These two protein chains interact to form a complex.

Sequence of protein 1:
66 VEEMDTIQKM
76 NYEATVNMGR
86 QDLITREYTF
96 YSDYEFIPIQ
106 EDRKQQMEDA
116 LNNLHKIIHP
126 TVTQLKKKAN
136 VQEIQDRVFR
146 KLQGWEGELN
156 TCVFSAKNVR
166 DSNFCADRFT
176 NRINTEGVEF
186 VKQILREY

Interface contacts:
Residue V386 in protein 2 contacts residue V127 in protein 1 (closest heavy-atom distance 3.6 Å).
Residue E356 in protein 2 is in contact with residue D98 in protein 1 (closest heavy-atom distance 3.4 Å).
Residue S398 in protein 2 contacts residue T94 in protein 1 (closest heavy-atom distance 3.4 Å).
Residue K399 in protein 2 interacts with residue Y93 in protein 1 (closest heavy-atom distance 3.6 Å).
Residue T189 in protein 2 contacts residue E92 in protein 1 (closest heavy-atom distance 3.5 Å).
Residue N394 in protein 2 interacts with residue F101 in protein 1 (closest heavy-atom distance 3.4 Å).
Residue K364 in protein 2 is in contact with residue F144 in protein 1 (closest heavy-atom distance 3.5 Å).
Residue V357 in protein 2 is in contact with residue F101 in protein 1 (closest heavy-atom distance 3.6 Å).
Residue V405 in protein 2 interacts with residue Q86 in protein 1 (closest heavy-atom distance 3.4 Å).
Residue G187 in protein 2 contacts residue Y93 in protein 1 (closest heavy-atom distance 3.6 Å).
Residue N190 in protein 2 interacts with residue E92 in protein 1 (closest heavy-atom distance 3.2 Å).
Residue N172 in protein 2 contacts residue E78 in protein 1 (closest heavy-atom distance 3.6 Å).
Residue L360 in protein 2 interacts with residue N155 in protein 1 (closest heavy-atom distance 2.8 Å).
Residue R169 in protein 2 interacts with residue N76 in protein 1 (closest heavy-atom distance 3.5 Å).
Residue L168 in protein 2 contacts residue A79 in protein 1 (closest heavy-atom distance 3.3 Å).
Residue L183 in protein 2 is in contact with residue Y93 in protein 1 (closest heavy-atom distance 3.1 Å).
Residue E341 in protein 2 contacts residue S97 in protein 1 (closest heavy-atom distance 2.3 Å).
Residue F393 in protein 2 interacts with residue M112 in protein 1 (closest heavy-atom distance 3.5 Å).
Residue F343 in protein 2 interacts with residue F95 in protein 1 (closest heavy-atom distance 3.6 Å).
Residue F389 in protein 2 contacts residue H120 in protein 1 (closest heavy-atom distance 3.3 Å).
Residue K364 in protein 2 is in contact with residue Q140 in protein 1 (closest heavy-atom distance 3.4 Å).
Residue H402 in protein 2 contacts residue T90 in protein 1 (closest heavy-atom distance 3.5 Å).
Residue S395 in protein 2 is in contact with residue P103 in protein 1 (closest heavy-atom distance 3.3 Å).
Residue N385 in protein 2 contacts residue H124 in protein 1 (closest heavy-atom distance 3.6 Å).
Residue V386 in protein 2 contacts residue H124 in protein 1 (closest heavy-atom distance 3.1 Å).
Residue E387 in protein 2 contacts residue H120 in protein 1 (closest heavy-atom distance 3.5 Å).
Residue K176 in protein 2 interacts with residue E78 in protein 1 (closest heavy-atom distance 3.2 Å).
Residue L358 in protein 2 interacts with residue N155 in protein 1 (closest heavy-atom distance 3.5 Å).
Residue Y365 in protein 2 contacts residue Q140 in protein 1 (closest heavy-atom distance 3.0 Å).
Residue S397 in protein 2 contacts residue D98 in protein 1 (closest heavy-atom distance 2.8 Å).
Residue L367 in protein 2 interacts with residue Q140 in protein 1 (closest heavy-atom distance 3.3 Å).
Residue F389 in protein 2 is in contact with residue Q140 in protein 1 (closest heavy-atom distance 3.3 Å).
Residue S397 in protein 2 is in contact with residue F101 in protein 1 (closest heavy-atom distance 3.5 Å).
Residue I362 in protein 2 is in contact with residue F144 in protein 1 (closest heavy-atom distance 3.1 Å).
Residue N172 in protein 2 contacts residue N82 in protein 1 (closest heavy-atom distance 2.7 Å).
Residue L388 in protein 2 interacts with residue H120 in protein 1 (closest heavy-atom distance 3.5 Å).
Residue K339 in protein 2 interacts with residue Y96 in protein 1 (closest heavy-atom distance 3.4 Å).
Residue S398 in protein 2 is in contact with residue D98 in protein 1 (closest heavy-atom distance 3.2 Å).
Residue W179 in protein 2 contacts residue I89 in protein 1 (closest heavy-atom distance 3.5 Å).
Residue I362 in protein 2 is in contact with residue L147 in protein 1 (closest heavy-atom distance 3.4 Å).
Residue W179 in protein 2 interacts with residue N82 in protein 1 (closest heavy-atom distance 3.2 Å).
Residue L360 in protein 2 is in contact with residue L154 in protein 1 (closest heavy-atom distance 3.6 Å).
Residue S398 in protein 2 contacts residue F95 in protein 1 (closest heavy-atom distance 3.3 Å).
Residue M400 in protein 2 interacts with residue Y93 in protein 1 (closest heavy-atom distance 2.9 Å).
Residue E356 in protein 2 contacts residue Y99 in protein 1 (closest heavy-atom distance 3.2 Å).
Residue K364 in protein 2 interacts with residue D141 in protein 1 (closest heavy-atom distance 2.8 Å).
Residue N172 in protein 2 contacts residue A79 in protein 1 (closest heavy-atom distance 3.6 Å).
Residue E341 in protein 2 interacts with residue F95 in protein 1 (closest heavy-atom distance 3.5 Å).
Residue N385 in protein 2 interacts with residue K121 in protein 1 (closest heavy-atom distance 3.4 Å).
Residue P359 in protein 2 contacts residue F101 in protein 1 (closest heavy-atom distance 3.6 Å).
Residue K399 in protein 2 contacts residue T90 in protein 1 (closest heavy-atom distance 2.8 Å).
Residue T189 in protein 2 contacts residue Y93 in protein 1 (closest heavy-atom distance 3.5 Å).
Residue V165 in protein 2 is in contact with residue N76 in protein 1 (closest heavy-atom distance 3.2 Å).
Residue L360 in protein 2 interacts with residue E151 in protein 1 (closest heavy-atom distance 3.4 Å).
Residue L388 in protein 2 interacts with residue Q140 in protein 1 (closest heavy-atom distance 2.7 Å).
Residue K191 in protein 2 contacts residue E100 in protein 1 (closest heavy-atom distance 2.3 Å).
Residue Q171 in protein 2 interacts with residue M83 in protein 1 (closest heavy-atom distance 3.3 Å).
Residue S395 in protein 2 contacts residue K109 in protein 1 (closest heavy-atom distance 2.5 Å).
Residue K399 in protein 2 interacts with residue D87 in protein 1 (closest heavy-atom distance 3.2 Å).
Residue K191 in protein 2 contacts residue T94 in protein 1 (closest heavy-atom distance 3.2 Å).

Sequence of protein 2:
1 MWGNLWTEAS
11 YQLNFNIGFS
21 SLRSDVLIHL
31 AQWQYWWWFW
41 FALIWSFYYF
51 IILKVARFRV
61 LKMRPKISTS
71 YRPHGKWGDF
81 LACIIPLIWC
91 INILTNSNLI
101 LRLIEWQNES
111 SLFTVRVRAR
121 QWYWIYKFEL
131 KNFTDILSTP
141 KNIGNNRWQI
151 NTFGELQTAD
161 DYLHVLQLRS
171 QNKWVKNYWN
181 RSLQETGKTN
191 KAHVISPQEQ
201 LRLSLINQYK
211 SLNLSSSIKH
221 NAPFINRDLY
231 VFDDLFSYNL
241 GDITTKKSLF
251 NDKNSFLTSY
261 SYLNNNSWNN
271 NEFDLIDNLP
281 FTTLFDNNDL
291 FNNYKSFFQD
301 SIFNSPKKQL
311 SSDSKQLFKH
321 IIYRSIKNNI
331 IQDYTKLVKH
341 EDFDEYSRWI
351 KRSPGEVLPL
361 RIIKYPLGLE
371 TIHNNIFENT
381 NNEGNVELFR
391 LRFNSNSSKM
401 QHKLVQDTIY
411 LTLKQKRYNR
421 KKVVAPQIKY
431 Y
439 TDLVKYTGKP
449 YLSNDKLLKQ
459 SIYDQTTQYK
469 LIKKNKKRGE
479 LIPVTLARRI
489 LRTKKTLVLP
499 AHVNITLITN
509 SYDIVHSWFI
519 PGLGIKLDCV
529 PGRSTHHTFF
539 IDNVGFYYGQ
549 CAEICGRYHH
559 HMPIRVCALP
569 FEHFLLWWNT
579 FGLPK